Sequence of chain B:
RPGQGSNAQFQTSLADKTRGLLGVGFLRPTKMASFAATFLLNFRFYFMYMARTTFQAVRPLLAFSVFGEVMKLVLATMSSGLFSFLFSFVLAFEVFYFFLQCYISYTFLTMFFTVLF

Interface contacts:
Residue F51 in chain A is in contact with residue L147 in chain B (closest heavy-atom distance 4.5 Å).
Residue V46 in chain A contacts residue A143 in chain B (closest heavy-atom distance 4.6 Å).
Residue S41 in chain A is in contact with residue M139 in chain B (closest heavy-atom distance 3.5 Å).
Residue V46 in chain A interacts with residue F142 in chain B (closest heavy-atom distance 3.6 Å).
Residue S41 in chain A is in contact with residue L134 in chain B (closest heavy-atom distance 4.6 Å).
Residue F51 in chain A interacts with residue F146 in chain B (closest heavy-atom distance 3.9 Å).
Residue L50 in chain A interacts with residue M139 in chain B (closest heavy-atom distance 4.9 Å).
Residue V46 in chain A interacts with residue M139 in chain B (closest heavy-atom distance 3.9 Å).
Residue M47 in chain A is in contact with residue F142 in chain B (closest heavy-atom distance 4.0 Å).
Residue F51 in chain A contacts residue F142 in chain B (closest heavy-atom distance 4.8 Å).
Residue S42 in chain A is in contact with residue K138 in chain B (closest heavy-atom distance 4.1 Å).
Residue M47 in chain A contacts residue F146 in chain B (closest heavy-atom distance 3.8 Å).
Residue Y45 in chain A is in contact with residue L134 in chain B (closest heavy-atom distance 4.7 Å).
Residue S41 in chain A contacts residue F133 in chain B (closest heavy-atom distance 4.1 Å).
Residue S42 in chain A contacts residue F142 in chain B (closest heavy-atom distance 3.6 Å).
Residue T43 in chain A interacts with residue F142 in chain B (closest heavy-atom distance 3.8 Å).
Residue Y45 in chain A interacts with residue M139 in chain B (closest heavy-atom distance 4.1 Å).
Residue S42 in chain A contacts residue M139 in chain B (closest heavy-atom distance 3.6 Å).
Residue F51 in chain A is in contact with residue A143 in chain B (closest heavy-atom distance 4.1 Å).

The following describes two proteins that form a bound complex.

Sequence of chain A:
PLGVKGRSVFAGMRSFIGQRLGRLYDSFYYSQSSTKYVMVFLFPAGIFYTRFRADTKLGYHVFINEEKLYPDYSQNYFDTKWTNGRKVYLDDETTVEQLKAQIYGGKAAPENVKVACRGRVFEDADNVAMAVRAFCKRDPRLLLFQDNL